Sequence of the second protein:
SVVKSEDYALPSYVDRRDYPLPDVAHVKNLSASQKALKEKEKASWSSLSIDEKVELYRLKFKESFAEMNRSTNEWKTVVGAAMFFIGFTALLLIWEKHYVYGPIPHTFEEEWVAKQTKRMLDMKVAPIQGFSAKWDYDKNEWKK

Sequence of the first protein:
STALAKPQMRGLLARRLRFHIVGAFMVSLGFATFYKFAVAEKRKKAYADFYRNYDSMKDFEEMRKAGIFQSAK

These two protein chains interact to form a complex.

Residue-level contacts at the interface:
Residue I131 in the second protein interacts with residue A46 in the first protein (closest heavy-atom distance 4.0 Å).
Residue I131 in the second protein interacts with residue F50 in the first protein (closest heavy-atom distance 4.7 Å).
Residue D125 in the second protein interacts with residue A66 in the first protein (closest heavy-atom distance 4.2 Å).
Residue M126 in the second protein contacts residue I68 in the first protein (closest heavy-atom distance 4.8 Å).
Residue D125 in the second protein contacts residue M63 in the first protein (closest heavy-atom distance 4.6 Å).